Contacts between the two chains:
Residue N322 in the second protein contacts residue F98 in the first protein (closest heavy-atom distance 3.4 Å).
Residue Y346 in the second protein interacts with residue L86 in the first protein (closest heavy-atom distance 3.4 Å).
Residue F423 in the second protein interacts with residue N222 in the first protein (closest heavy-atom distance 3.5 Å).
Residue I336 in the second protein is in contact with residue A42 in the first protein (closest heavy-atom distance 3.4 Å).
Residue I336 in the second protein is in contact with residue N45 in the first protein (closest heavy-atom distance 3.3 Å).
Residue K422 in the second protein contacts residue D152 in the first protein (closest heavy-atom distance 3.0 Å).
Residue M213 in the second protein contacts residue R119 in the first protein (closest heavy-atom distance 3.3 Å).
Residue N323 in the second protein is in contact with residue R35 in the first protein (closest heavy-atom distance 3.0 Å).
Residue K345 in the second protein is in contact with residue E158 in the first protein (closest heavy-atom distance 3.3 Å).
Residue K426 in the second protein is in contact with residue F265 in the first protein (closest heavy-atom distance 3.4 Å).
Residue R338 in the second protein interacts with residue E209 in the first protein (closest heavy-atom distance 3.2 Å).
Residue D214 in the second protein contacts residue R119 in the first protein (closest heavy-atom distance 3.1 Å).
Residue Y311 in the second protein is in contact with residue Q188 in the first protein (closest heavy-atom distance 3.0 Å).
Residue K425 in the second protein interacts with residue V253 in the first protein (closest heavy-atom distance 3.5 Å).
Residue K326 in the second protein contacts residue N195 in the first protein (closest heavy-atom distance 3.5 Å).
Residue S211 in the second protein interacts with residue D90 in the first protein (closest heavy-atom distance 3.2 Å).
Residue K345 in the second protein is in contact with residue M89 in the first protein (closest heavy-atom distance 3.1 Å).
Residue E210 in the second protein contacts residue R127 in the first protein (closest heavy-atom distance 3.4 Å).
Residue E411 in the second protein is in contact with residue F39 in the first protein (closest heavy-atom distance 3.5 Å).
Residue N328 in the second protein interacts with residue N195 in the first protein (closest heavy-atom distance 2.7 Å).
Residue K326 in the second protein is in contact with residue W38 in the first protein (closest heavy-atom distance 3.2 Å).
Residue Y413 in the second protein is in contact with residue L63 in the first protein (closest heavy-atom distance 3.4 Å).
Residue N319 in the second protein is in contact with residue R194 in the first protein (closest heavy-atom distance 3.0 Å).
Residue S212 in the second protein contacts residue Y123 in the first protein (closest heavy-atom distance 3.3 Å).
Residue R338 in the second protein is in contact with residue Y211 in the first protein (closest heavy-atom distance 3.1 Å).
Residue D340 in the second protein interacts with residue E209 in the first protein (closest heavy-atom distance 3.0 Å).
Residue Y324 in the second protein interacts with residue E33 in the first protein (closest heavy-atom distance 3.5 Å).
Residue Q321 in the second protein interacts with residue Y31 in the first protein (closest heavy-atom distance 2.8 Å).
Residue S212 in the second protein interacts with residue D90 in the first protein (closest heavy-atom distance 3.5 Å).
Residue S348 in the second protein interacts with residue R71 in the first protein (closest heavy-atom distance 3.2 Å).
Residue P344 in the second protein is in contact with residue R35 in the first protein (closest heavy-atom distance 3.4 Å).
Residue F310 in the second protein interacts with residue L184 in the first protein (closest heavy-atom distance 3.1 Å).
Residue K422 in the second protein interacts with residue S148 in the first protein (closest heavy-atom distance 2.6 Å).
Residue R338 in the second protein interacts with residue S210 in the first protein (closest heavy-atom distance 3.3 Å).
Residue Y413 in the second protein interacts with residue A64 in the first protein (closest heavy-atom distance 3.1 Å).
Residue N4 in the second protein is in contact with residue S179 in the first protein (closest heavy-atom distance 2.9 Å).
Residue Y110 in the second protein interacts with residue C96 in the first protein (closest heavy-atom distance 3.3 Å).
Residue F310 in the second protein is in contact with residue Q188 in the first protein (closest heavy-atom distance 3.4 Å).
Residue R338 in the second protein is in contact with residue E33 in the first protein (closest heavy-atom distance 3.3 Å).
Residue T343 in the second protein is in contact with residue R35 in the first protein (closest heavy-atom distance 2.4 Å).
Residue S212 in the second protein interacts with residue R94 in the first protein (closest heavy-atom distance 3.4 Å).
Residue M213 in the second protein contacts residue R94 in the first protein (closest heavy-atom distance 3.4 Å).
Residue D214 in the second protein contacts residue A120 in the first protein (closest heavy-atom distance 3.2 Å).
Residue N416 in the second protein contacts residue Q43 in the first protein (closest heavy-atom distance 3.1 Å).
Residue K345 in the second protein is in contact with residue R35 in the first protein (closest heavy-atom distance 3.4 Å).
Residue Y324 in the second protein interacts with residue Y162 in the first protein (closest heavy-atom distance 3.4 Å).
Residue K425 in the second protein is in contact with residue S148 in the first protein (closest heavy-atom distance 3.3 Å).
Residue R338 in the second protein is in contact with residue W38 in the first protein (closest heavy-atom distance 3.2 Å).
Residue F415 in the second protein interacts with residue F39 in the first protein (closest heavy-atom distance 3.4 Å).
Residue Y110 in the second protein contacts residue Y97 in the first protein (closest heavy-atom distance 3.3 Å).
Residue E210 in the second protein is in contact with residue R94 in the first protein (closest heavy-atom distance 3.2 Å).
Residue N209 in the second protein is in contact with residue R127 in the first protein (closest heavy-atom distance 3.3 Å).
Residue K208 in the second protein contacts residue R94 in the first protein (closest heavy-atom distance 3.4 Å).
Residue G215 in the second protein interacts with residue A120 in the first protein (closest heavy-atom distance 3.3 Å).
Residue Y110 in the second protein is in contact with residue R91 in the first protein (closest heavy-atom distance 3.3 Å).
Residue G6 in the second protein interacts with residue S179 in the first protein (closest heavy-atom distance 2.7 Å).
Residue Y413 in the second protein contacts residue Y249 in the first protein (closest heavy-atom distance 2.5 Å).
Residue S211 in the second protein interacts with residue R94 in the first protein (closest heavy-atom distance 3.1 Å).
Residue Q321 in the second protein interacts with residue R194 in the first protein (closest heavy-atom distance 2.9 Å).
Residue Y205 in the second protein is in contact with residue R95 in the first protein (closest heavy-atom distance 3.1 Å).

Sequence of the second protein:
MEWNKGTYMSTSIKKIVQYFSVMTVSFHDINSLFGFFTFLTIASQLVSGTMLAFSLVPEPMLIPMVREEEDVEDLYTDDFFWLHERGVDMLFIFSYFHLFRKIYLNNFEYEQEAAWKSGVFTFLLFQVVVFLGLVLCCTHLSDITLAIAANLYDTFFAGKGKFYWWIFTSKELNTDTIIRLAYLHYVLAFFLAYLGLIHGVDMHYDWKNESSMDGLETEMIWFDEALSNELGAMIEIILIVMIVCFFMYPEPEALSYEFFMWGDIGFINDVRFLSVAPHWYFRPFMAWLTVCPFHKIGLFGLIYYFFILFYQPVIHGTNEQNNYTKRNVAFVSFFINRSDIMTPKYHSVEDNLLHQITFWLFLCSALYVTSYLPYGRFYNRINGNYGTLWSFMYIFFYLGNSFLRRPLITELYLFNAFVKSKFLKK

These two protein chains interact to form a complex.

Sequence of the first protein:
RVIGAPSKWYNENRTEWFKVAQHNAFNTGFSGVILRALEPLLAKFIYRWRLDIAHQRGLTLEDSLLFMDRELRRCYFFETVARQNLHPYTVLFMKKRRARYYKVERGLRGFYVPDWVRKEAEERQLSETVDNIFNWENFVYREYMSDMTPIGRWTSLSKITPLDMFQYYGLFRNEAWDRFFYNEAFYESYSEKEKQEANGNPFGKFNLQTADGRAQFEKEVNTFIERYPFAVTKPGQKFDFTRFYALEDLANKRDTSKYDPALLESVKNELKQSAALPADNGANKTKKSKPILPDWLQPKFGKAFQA